Sequence of protein 1:
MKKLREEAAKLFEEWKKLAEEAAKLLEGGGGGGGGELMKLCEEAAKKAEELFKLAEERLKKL

This data describes a binding interaction between two proteins.

Contacts between the two chains:
Residue L37 in protein 2 interacts with residue L59 in protein 1 (closest heavy-atom distance 3.6 Å).
Residue L26 in protein 2 is in contact with residue L4 in protein 1 (closest heavy-atom distance 4.3 Å).
Residue L18 in protein 2 interacts with residue W15 in protein 1 (closest heavy-atom distance 3.4 Å).
Residue L11 in protein 2 interacts with residue L25 in protein 1 (closest heavy-atom distance 4.3 Å).
Residue L26 in protein 2 contacts residue L11 in protein 1 (closest heavy-atom distance 4.9 Å).
Residue L51 in protein 2 contacts residue L40 in protein 1 (closest heavy-atom distance 3.9 Å).
Residue L25 in protein 2 contacts residue L4 in protein 1 (closest heavy-atom distance 4.3 Å).
Residue A44 in protein 2 interacts with residue W15 in protein 1 (closest heavy-atom distance 4.1 Å).
Residue A22 in protein 2 is in contact with residue L11 in protein 1 (closest heavy-atom distance 3.9 Å).
Residue A55 in protein 2 is in contact with residue L40 in protein 1 (closest heavy-atom distance 4.3 Å).
Residue L26 in protein 2 is in contact with residue A8 in protein 1 (closest heavy-atom distance 3.8 Å).
Residue C41 in protein 2 is in contact with residue F12 in protein 1 (closest heavy-atom distance 4.3 Å).
Residue L37 in protein 2 interacts with residue R5 in protein 1 (closest heavy-atom distance 4.3 Å).
Residue W15 in protein 2 contacts residue A19 in protein 1 (closest heavy-atom distance 3.3 Å).
Residue L25 in protein 2 contacts residue E7 in protein 1 (closest heavy-atom distance 4.1 Å).
Residue L59 in protein 2 is in contact with residue L37 in protein 1 (closest heavy-atom distance 3.2 Å).
Residue W15 in protein 2 interacts with residue W15 in protein 1 (closest heavy-atom distance 3.7 Å).
Residue L4 in protein 2 is in contact with residue L25 in protein 1 (closest heavy-atom distance 4.7 Å).
Residue W15 in protein 2 is in contact with residue A22 in protein 1 (closest heavy-atom distance 3.7 Å).
Residue R58 in protein 2 interacts with residue L40 in protein 1 (closest heavy-atom distance 4.8 Å).
Residue E14 in protein 2 is in contact with residue L18 in protein 1 (closest heavy-atom distance 3.0 Å).
Residue L18 in protein 2 contacts residue E14 in protein 1 (closest heavy-atom distance 4.0 Å).
Residue W15 in protein 2 interacts with residue A44 in protein 1 (closest heavy-atom distance 3.8 Å).
Residue L11 in protein 2 is in contact with residue L18 in protein 1 (closest heavy-atom distance 4.5 Å).
Residue L11 in protein 2 contacts residue A22 in protein 1 (closest heavy-atom distance 3.6 Å).
Residue L18 in protein 2 interacts with residue L18 in protein 1 (closest heavy-atom distance 4.0 Å).
Residue L25 in protein 2 is in contact with residue L11 in protein 1 (closest heavy-atom distance 4.1 Å).
Residue L4 in protein 2 is in contact with residue L26 in protein 1 (closest heavy-atom distance 4.3 Å).
Residue W15 in protein 2 contacts residue L18 in protein 1 (closest heavy-atom distance 3.4 Å).
Residue E36 in protein 2 interacts with residue R58 in protein 1 (closest heavy-atom distance 4.5 Å).
Residue K47 in protein 2 is in contact with residue K47 in protein 1 (closest heavy-atom distance 4.5 Å).
Residue C41 in protein 2 contacts residue W15 in protein 1 (closest heavy-atom distance 3.7 Å).
Residue R58 in protein 2 contacts residue L37 in protein 1 (closest heavy-atom distance 4.8 Å).
Residue A19 in protein 2 is in contact with residue W15 in protein 1 (closest heavy-atom distance 3.1 Å).
Residue L37 in protein 2 is in contact with residue L4 in protein 1 (closest heavy-atom distance 4.8 Å).
Residue L40 in protein 2 interacts with residue R58 in protein 1 (closest heavy-atom distance 4.3 Å).
Residue E7 in protein 2 contacts residue L25 in protein 1 (closest heavy-atom distance 3.1 Å).
Residue W15 in protein 2 contacts residue C41 in protein 1 (closest heavy-atom distance 3.6 Å).
Residue A22 in protein 2 interacts with residue W15 in protein 1 (closest heavy-atom distance 4.3 Å).
Residue F12 in protein 2 is in contact with residue C41 in protein 1 (closest heavy-atom distance 4.5 Å).
Residue R58 in protein 2 interacts with residue E36 in protein 1 (closest heavy-atom distance 3.9 Å).
Residue A8 in protein 2 interacts with residue L26 in protein 1 (closest heavy-atom distance 4.4 Å).
Residue L40 in protein 2 interacts with residue L51 in protein 1 (closest heavy-atom distance 4.5 Å).
Residue F12 in protein 2 interacts with residue L40 in protein 1 (closest heavy-atom distance 3.8 Å).

Sequence of protein 2:
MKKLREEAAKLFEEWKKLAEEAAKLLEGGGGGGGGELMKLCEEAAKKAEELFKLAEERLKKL